Sequence of the first protein:
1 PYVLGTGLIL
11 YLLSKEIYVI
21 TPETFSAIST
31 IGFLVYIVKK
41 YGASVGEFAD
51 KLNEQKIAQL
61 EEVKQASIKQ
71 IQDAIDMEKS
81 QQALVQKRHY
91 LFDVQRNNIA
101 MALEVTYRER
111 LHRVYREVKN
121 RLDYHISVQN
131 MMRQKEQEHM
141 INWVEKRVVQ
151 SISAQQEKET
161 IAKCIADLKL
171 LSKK

Sequence of the second protein:
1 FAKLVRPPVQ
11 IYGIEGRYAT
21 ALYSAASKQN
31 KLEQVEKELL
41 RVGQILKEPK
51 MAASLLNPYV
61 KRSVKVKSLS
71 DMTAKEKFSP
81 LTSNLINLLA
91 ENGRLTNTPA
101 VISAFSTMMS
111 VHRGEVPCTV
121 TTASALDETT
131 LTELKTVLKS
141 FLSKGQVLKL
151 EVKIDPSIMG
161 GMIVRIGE

These two protein chains interact to form a complex.

Interface contacts:
Residue E138 in the first protein interacts with residue E168 in the second protein (closest heavy-atom distance 4.7 Å).
Residue L170 in the first protein contacts residue T132 in the second protein (closest heavy-atom distance 4.9 Å).
Residue L171 in the first protein interacts with residue E133 in the second protein (closest heavy-atom distance 4.1 Å).
Residue L170 in the first protein is in contact with residue E133 in the second protein (closest heavy-atom distance 3.0 Å).